These two protein chains interact to form a complex.

Sequence of protein 2:
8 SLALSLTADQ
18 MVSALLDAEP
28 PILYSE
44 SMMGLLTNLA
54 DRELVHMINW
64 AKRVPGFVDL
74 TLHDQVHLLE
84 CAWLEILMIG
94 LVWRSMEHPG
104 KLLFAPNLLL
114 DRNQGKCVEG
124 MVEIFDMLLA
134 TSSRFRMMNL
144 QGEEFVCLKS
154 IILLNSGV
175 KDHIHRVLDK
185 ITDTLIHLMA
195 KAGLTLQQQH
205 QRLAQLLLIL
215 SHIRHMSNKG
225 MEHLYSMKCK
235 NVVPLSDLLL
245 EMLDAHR

Contacts between the two chains:
Residue Q78 in protein 2 is in contact with residue L5 in protein 1 (closest heavy-atom distance 5.0 Å).
Residue F70 in protein 2 interacts with residue L9 in protein 1 (closest heavy-atom distance 4.0 Å).
Residue M246 in protein 2 contacts residue L5 in protein 1 (closest heavy-atom distance 3.7 Å).
Residue L242 in protein 2 interacts with residue L8 in protein 1 (closest heavy-atom distance 4.7 Å).
Residue E245 in protein 2 interacts with residue L5 in protein 1 (closest heavy-atom distance 3.8 Å).
Residue K65 in protein 2 interacts with residue L8 in protein 1 (closest heavy-atom distance 3.7 Å).
Residue L75 in protein 2 interacts with residue Q10 in protein 1 (closest heavy-atom distance 3.8 Å).
Residue D241 in protein 2 is in contact with residue I4 in protein 1 (closest heavy-atom distance 3.7 Å).
Residue I61 in protein 2 contacts residue L5 in protein 1 (closest heavy-atom distance 3.6 Å).
Residue E245 in protein 2 is in contact with residue I4 in protein 1 (closest heavy-atom distance 2.8 Å).
Residue L242 in protein 2 interacts with residue L5 in protein 1 (closest heavy-atom distance 4.2 Å).
Residue L75 in protein 2 interacts with residue L9 in protein 1 (closest heavy-atom distance 3.6 Å).
Residue Q78 in protein 2 interacts with residue L9 in protein 1 (closest heavy-atom distance 3.5 Å).
Residue E83 in protein 2 is in contact with residue L5 in protein 1 (closest heavy-atom distance 3.5 Å).
Residue L242 in protein 2 interacts with residue I4 in protein 1 (closest heavy-atom distance 3.8 Å).
Residue I61 in protein 2 contacts residue L8 in protein 1 (closest heavy-atom distance 3.5 Å).
Residue L82 in protein 2 contacts residue L5 in protein 1 (closest heavy-atom distance 3.7 Å).
Residue V79 in protein 2 contacts residue H6 in protein 1 (closest heavy-atom distance 4.4 Å).
Residue E83 in protein 2 contacts residue K3 in protein 1 (closest heavy-atom distance 2.5 Å).
Residue K65 in protein 2 is in contact with residue D11 in protein 1 (closest heavy-atom distance 4.5 Å).
Residue I61 in protein 2 contacts residue L9 in protein 1 (closest heavy-atom distance 3.7 Å).
Residue L75 in protein 2 interacts with residue H6 in protein 1 (closest heavy-atom distance 3.3 Å).
Residue E245 in protein 2 interacts with residue H2 in protein 1 (closest heavy-atom distance 4.9 Å).
Residue V79 in protein 2 interacts with residue L9 in protein 1 (closest heavy-atom distance 3.9 Å).
Residue L82 in protein 2 contacts residue L9 in protein 1 (closest heavy-atom distance 3.6 Å).
Residue V79 in protein 2 interacts with residue K3 in protein 1 (closest heavy-atom distance 3.6 Å).
Residue K65 in protein 2 interacts with residue L9 in protein 1 (closest heavy-atom distance 3.9 Å).
Residue V79 in protein 2 is in contact with residue L5 in protein 1 (closest heavy-atom distance 3.6 Å).
Residue V58 in protein 2 interacts with residue L8 in protein 1 (closest heavy-atom distance 4.9 Å).
Residue E245 in protein 2 interacts with residue K3 in protein 1 (closest heavy-atom distance 3.5 Å).
Residue N62 in protein 2 interacts with residue L8 in protein 1 (closest heavy-atom distance 4.6 Å).

Sequence of protein 1:
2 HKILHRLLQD